Sequence of protein 1:
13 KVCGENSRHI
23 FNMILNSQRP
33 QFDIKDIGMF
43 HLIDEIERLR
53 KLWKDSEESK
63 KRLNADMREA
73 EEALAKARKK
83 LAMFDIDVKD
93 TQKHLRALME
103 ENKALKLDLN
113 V

This data describes a binding interaction between two proteins.

Contacts between the two chains:
Residue L44 in protein 2 is in contact with residue M41 in protein 1 (closest heavy-atom distance 3.8 Å).
Residue E103 in protein 2 interacts with residue N104 in protein 1 (closest heavy-atom distance 3.4 Å).
Residue N104 in protein 2 interacts with residue N104 in protein 1 (closest heavy-atom distance 2.7 Å).
Residue S58 in protein 2 interacts with residue E59 in protein 1 (closest heavy-atom distance 3.0 Å).
Residue L100 in protein 2 interacts with residue N104 in protein 1 (closest heavy-atom distance 3.4 Å).
Residue I48 in protein 2 contacts residue I48 in protein 1 (closest heavy-atom distance 3.7 Å).
Residue V90 in protein 2 contacts residue V90 in protein 1 (closest heavy-atom distance 3.6 Å).
Residue F86 in protein 2 is in contact with residue D87 in protein 1 (closest heavy-atom distance 3.7 Å).
Residue N104 in protein 2 interacts with residue E103 in protein 1 (closest heavy-atom distance 3.0 Å).
Residue Q30 in protein 2 is in contact with residue Q30 in protein 1 (closest heavy-atom distance 3.5 Å).
Residue S61 in protein 2 contacts residue K62 in protein 1 (closest heavy-atom distance 3.2 Å).
Residue W55 in protein 2 contacts residue L51 in protein 1 (closest heavy-atom distance 3.8 Å).
Residue L83 in protein 2 interacts with residue L83 in protein 1 (closest heavy-atom distance 3.6 Å).
Residue D68 in protein 2 interacts with residue M69 in protein 1 (closest heavy-atom distance 3.4 Å).
Residue F86 in protein 2 interacts with residue F86 in protein 1 (closest heavy-atom distance 3.5 Å).
Residue L111 in protein 2 contacts residue D110 in protein 1 (closest heavy-atom distance 3.3 Å).
Residue L51 in protein 2 contacts residue I48 in protein 1 (closest heavy-atom distance 3.4 Å).
Residue Q94 in protein 2 is in contact with residue T93 in protein 1 (closest heavy-atom distance 3.2 Å).
Residue E59 in protein 2 is in contact with residue S58 in protein 1 (closest heavy-atom distance 2.9 Å).
Residue S29 in protein 2 is in contact with residue Q30 in protein 1 (closest heavy-atom distance 3.4 Å).
Residue K108 in protein 2 is in contact with residue E103 in protein 1 (closest heavy-atom distance 2.7 Å).
Residue L83 in protein 2 interacts with residue K82 in protein 1 (closest heavy-atom distance 3.5 Å).
Residue L100 in protein 2 is in contact with residue M101 in protein 1 (closest heavy-atom distance 3.9 Å).
Residue M69 in protein 2 is in contact with residue A72 in protein 1 (closest heavy-atom distance 3.8 Å).
Residue L65 in protein 2 contacts residue N66 in protein 1 (closest heavy-atom distance 3.4 Å).
Residue L97 in protein 2 contacts residue L97 in protein 1 (closest heavy-atom distance 3.7 Å).
Residue L83 in protein 2 contacts residue F86 in protein 1 (closest heavy-atom distance 3.7 Å).
Residue E103 in protein 2 contacts residue K108 in protein 1 (closest heavy-atom distance 3.1 Å).
Residue L83 in protein 2 interacts with residue A79 in protein 1 (closest heavy-atom distance 3.8 Å).
Residue F34 in protein 2 contacts residue I36 in protein 1 (closest heavy-atom distance 3.9 Å).
Residue I39 in protein 2 is in contact with residue M41 in protein 1 (closest heavy-atom distance 3.9 Å).
Residue K62 in protein 2 interacts with residue L65 in protein 1 (closest heavy-atom distance 3.6 Å).
Residue S58 in protein 2 is in contact with residue S58 in protein 1 (closest heavy-atom distance 2.7 Å).
Residue K108 in protein 2 interacts with residue L107 in protein 1 (closest heavy-atom distance 3.6 Å).
Residue A79 in protein 2 is in contact with residue L83 in protein 1 (closest heavy-atom distance 3.7 Å).
Residue F86 in protein 2 is in contact with residue L83 in protein 1 (closest heavy-atom distance 3.9 Å).
Residue A75 in protein 2 contacts residue L76 in protein 1 (closest heavy-atom distance 3.6 Å).
Residue N66 in protein 2 contacts residue L65 in protein 1 (closest heavy-atom distance 3.5 Å).
Residue R80 in protein 2 interacts with residue A75 in protein 1 (closest heavy-atom distance 3.9 Å).
Residue W55 in protein 2 interacts with residue L54 in protein 1 (closest heavy-atom distance 3.5 Å).
Residue N104 in protein 2 interacts with residue L107 in protein 1 (closest heavy-atom distance 3.4 Å).
Residue L107 in protein 2 contacts residue L111 in protein 1 (closest heavy-atom distance 3.6 Å).
Residue A79 in protein 2 is in contact with residue A79 in protein 1 (closest heavy-atom distance 3.8 Å).
Residue H96 in protein 2 contacts residue L97 in protein 1 (closest heavy-atom distance 3.7 Å).
Residue T93 in protein 2 contacts residue T93 in protein 1 (closest heavy-atom distance 3.7 Å).
Residue L76 in protein 2 interacts with residue A75 in protein 1 (closest heavy-atom distance 3.7 Å).
Residue L76 in protein 2 is in contact with residue L76 in protein 1 (closest heavy-atom distance 3.5 Å).
Residue K82 in protein 2 interacts with residue L83 in protein 1 (closest heavy-atom distance 3.7 Å).
Residue M41 in protein 2 contacts residue M41 in protein 1 (closest heavy-atom distance 3.5 Å).
Residue L44 in protein 2 contacts residue I48 in protein 1 (closest heavy-atom distance 3.5 Å).
Residue M101 in protein 2 interacts with residue L100 in protein 1 (closest heavy-atom distance 3.5 Å).
Residue K62 in protein 2 contacts residue S61 in protein 1 (closest heavy-atom distance 3.0 Å).
Residue L54 in protein 2 contacts residue W55 in protein 1 (closest heavy-atom distance 3.6 Å).
Residue I48 in protein 2 interacts with residue L51 in protein 1 (closest heavy-atom distance 3.8 Å).
Residue M69 in protein 2 is in contact with residue M69 in protein 1 (closest heavy-atom distance 3.6 Å).
Residue M69 in protein 2 is in contact with residue D68 in protein 1 (closest heavy-atom distance 3.3 Å).
Residue L97 in protein 2 contacts residue L100 in protein 1 (closest heavy-atom distance 3.6 Å).
Residue L100 in protein 2 interacts with residue L97 in protein 1 (closest heavy-atom distance 3.6 Å).
Residue I48 in protein 2 interacts with residue E47 in protein 1 (closest heavy-atom distance 3.7 Å).
Residue E47 in protein 2 contacts residue I48 in protein 1 (closest heavy-atom distance 3.7 Å).

Sequence of protein 2:
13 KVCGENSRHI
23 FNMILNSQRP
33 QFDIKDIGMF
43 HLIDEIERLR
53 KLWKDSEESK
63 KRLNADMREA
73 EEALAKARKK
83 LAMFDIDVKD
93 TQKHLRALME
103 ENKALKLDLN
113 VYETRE